Interface contacts:
Residue T25 in chain B is in contact with residue I88 in chain A (closest heavy-atom distance 4.7 Å).
Residue G284 in chain B is in contact with residue M1 in chain A (closest heavy-atom distance 3.4 Å).
Residue S21 in chain B interacts with residue I88 in chain A (closest heavy-atom distance 4.7 Å).

Sequence of chain A:
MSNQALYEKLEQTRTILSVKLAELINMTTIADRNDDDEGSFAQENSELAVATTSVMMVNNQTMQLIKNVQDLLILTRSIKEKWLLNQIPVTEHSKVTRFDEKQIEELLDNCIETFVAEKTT

These two protein chains interact to form a complex.

Sequence of chain B:
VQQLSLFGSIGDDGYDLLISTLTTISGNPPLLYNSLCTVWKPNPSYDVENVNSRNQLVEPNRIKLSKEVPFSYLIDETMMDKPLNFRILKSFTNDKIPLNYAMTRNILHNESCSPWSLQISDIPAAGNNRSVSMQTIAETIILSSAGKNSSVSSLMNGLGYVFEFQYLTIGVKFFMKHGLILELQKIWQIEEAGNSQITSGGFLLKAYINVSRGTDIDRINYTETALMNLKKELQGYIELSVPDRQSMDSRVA